Residue-level contacts at the interface:
Residue A2 in the second protein is in contact with residue G69 in the first protein (closest heavy-atom distance 4.3 Å).
Residue Y40 in the second protein interacts with residue I111 in the first protein (closest heavy-atom distance 3.4 Å).
Residue R97 in the second protein is in contact with residue I113 in the first protein (closest heavy-atom distance 3.2 Å).
Residue A2 in the second protein contacts residue A60 in the first protein (closest heavy-atom distance 4.0 Å).
Residue Y107 in the second protein is in contact with residue E115 in the first protein (closest heavy-atom distance 2.8 Å).
Residue Y107 in the second protein is in contact with residue C102 in the first protein (closest heavy-atom distance 4.6 Å).
Residue S101 in the second protein contacts residue H43 in the first protein (closest heavy-atom distance 4.7 Å).
Residue A105 in the second protein interacts with residue V45 in the first protein (closest heavy-atom distance 3.5 Å).
Residue G103 in the second protein is in contact with residue D64 in the first protein (closest heavy-atom distance 2.7 Å).
Residue R109 in the second protein is in contact with residue R118 in the first protein (closest heavy-atom distance 4.2 Å).
Residue D10 in the second protein contacts residue G53 in the first protein (closest heavy-atom distance 3.3 Å).
Residue Y40 in the second protein interacts with residue I113 in the first protein (closest heavy-atom distance 3.7 Å).
Residue M99 in the second protein interacts with residue L107 in the first protein (closest heavy-atom distance 4.9 Å).
Residue A2 in the second protein contacts residue A59 in the first protein (closest heavy-atom distance 4.5 Å).
Residue D10 in the second protein contacts residue S52 in the first protein (closest heavy-atom distance 3.2 Å).
Residue A2 in the second protein contacts residue Q70 in the first protein (closest heavy-atom distance 3.2 Å).
Residue A105 in the second protein contacts residue H43 in the first protein (closest heavy-atom distance 3.5 Å).
Residue Y107 in the second protein contacts residue I113 in the first protein (closest heavy-atom distance 4.3 Å).
Residue K108 in the second protein is in contact with residue D56 in the first protein (closest heavy-atom distance 4.8 Å).
Residue I38 in the second protein interacts with residue L107 in the first protein (closest heavy-atom distance 3.6 Å).
Residue D106 in the second protein is in contact with residue H47 in the first protein (closest heavy-atom distance 2.9 Å).
Residue A2 in the second protein is in contact with residue L58 in the first protein (closest heavy-atom distance 4.2 Å).
Residue M99 in the second protein interacts with residue I113 in the first protein (closest heavy-atom distance 3.6 Å).
Residue Y107 in the second protein interacts with residue G103 in the first protein (closest heavy-atom distance 3.8 Å).
Residue D10 in the second protein interacts with residue Q54 in the first protein (closest heavy-atom distance 4.8 Å).
Residue F3 in the second protein interacts with residue T57 in the first protein (closest heavy-atom distance 4.1 Å).
Residue A105 in the second protein contacts residue I105 in the first protein (closest heavy-atom distance 3.9 Å).
Residue I38 in the second protein is in contact with residue I111 in the first protein (closest heavy-atom distance 4.0 Å).
Residue R109 in the second protein contacts residue E49 in the first protein (closest heavy-atom distance 2.9 Å).
Residue Y107 in the second protein is in contact with residue I105 in the first protein (closest heavy-atom distance 4.3 Å).
Residue K108 in the second protein contacts residue T55 in the first protein (closest heavy-atom distance 3.2 Å).
Residue V5 in the second protein interacts with residue T57 in the first protein (closest heavy-atom distance 4.7 Å).
Residue K108 in the second protein contacts residue H47 in the first protein (closest heavy-atom distance 3.9 Å).
Residue M99 in the second protein interacts with residue I111 in the first protein (closest heavy-atom distance 3.9 Å).
Residue Q50 in the second protein is in contact with residue I111 in the first protein (closest heavy-atom distance 3.3 Å).
Residue G104 in the second protein contacts residue D64 in the first protein (closest heavy-atom distance 4.1 Å).
Residue F3 in the second protein contacts residue P68 in the first protein (closest heavy-atom distance 3.8 Å).
Residue F3 in the second protein is in contact with residue D64 in the first protein (closest heavy-atom distance 4.7 Å).
Residue D106 in the second protein is in contact with residue V45 in the first protein (closest heavy-atom distance 4.0 Å).
Residue D106 in the second protein is in contact with residue T57 in the first protein (closest heavy-atom distance 2.8 Å).
Residue D106 in the second protein interacts with residue I105 in the first protein (closest heavy-atom distance 3.9 Å).
Residue R97 in the second protein is in contact with residue K114 in the first protein (closest heavy-atom distance 4.4 Å).
Residue A2 in the second protein contacts residue P68 in the first protein (closest heavy-atom distance 3.6 Å).
Residue E42 in the second protein is in contact with residue I113 in the first protein (closest heavy-atom distance 4.1 Å).
Residue G104 in the second protein is in contact with residue H43 in the first protein (closest heavy-atom distance 4.2 Å).
Residue M99 in the second protein is in contact with residue I105 in the first protein (closest heavy-atom distance 3.8 Å).
Residue Y107 in the second protein is in contact with residue H47 in the first protein (closest heavy-atom distance 3.0 Å).
Residue T4 in the second protein interacts with residue T57 in the first protein (closest heavy-atom distance 3.6 Å).
Residue R109 in the second protein contacts residue E115 in the first protein (closest heavy-atom distance 4.0 Å).
Residue R109 in the second protein interacts with residue T55 in the first protein (closest heavy-atom distance 3.9 Å).
Residue K108 in the second protein interacts with residue T57 in the first protein (closest heavy-atom distance 2.6 Å).
Residue S101 in the second protein contacts residue L107 in the first protein (closest heavy-atom distance 3.6 Å).
Residue Y107 in the second protein is in contact with residue V45 in the first protein (closest heavy-atom distance 3.5 Å).
Residue R97 in the second protein is in contact with residue E115 in the first protein (closest heavy-atom distance 4.5 Å).

Sequence of the first protein:
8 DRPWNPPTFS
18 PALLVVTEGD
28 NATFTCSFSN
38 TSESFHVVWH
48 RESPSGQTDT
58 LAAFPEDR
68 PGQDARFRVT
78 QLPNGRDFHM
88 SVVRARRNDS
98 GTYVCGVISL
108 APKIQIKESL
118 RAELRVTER

This data describes a binding interaction between two proteins.

Sequence of the second protein:
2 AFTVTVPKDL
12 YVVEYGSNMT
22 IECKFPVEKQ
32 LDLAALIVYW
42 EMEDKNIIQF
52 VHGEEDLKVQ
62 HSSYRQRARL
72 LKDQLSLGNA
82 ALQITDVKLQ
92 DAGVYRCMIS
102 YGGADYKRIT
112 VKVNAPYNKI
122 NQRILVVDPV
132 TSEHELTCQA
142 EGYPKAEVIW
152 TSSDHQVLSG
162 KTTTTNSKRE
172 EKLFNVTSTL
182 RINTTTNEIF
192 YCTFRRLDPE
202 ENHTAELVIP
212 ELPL